Contacts between the two chains:
Residue H462 in protein 1 is in contact with residue G6 in protein 2 (closest heavy-atom distance 4.5 Å).
Residue P505 in protein 1 contacts residue R101 in protein 2 (closest heavy-atom distance 4.2 Å).
Residue N489 in protein 1 interacts with residue A11 in protein 2 (closest heavy-atom distance 3.4 Å).
Residue P497 in protein 1 is in contact with residue K166 in protein 2 (closest heavy-atom distance 3.7 Å).
Residue G498 in protein 1 is in contact with residue F97 in protein 2 (closest heavy-atom distance 4.1 Å).
Residue G494 in protein 1 is in contact with residue G9 in protein 2 (closest heavy-atom distance 4.5 Å).
Residue G494 in protein 1 interacts with residue A11 in protein 2 (closest heavy-atom distance 4.7 Å).
Residue G448 in protein 1 interacts with residue T13 in protein 2 (closest heavy-atom distance 4.7 Å).
Residue L461 in protein 1 interacts with residue V5 in protein 2 (closest heavy-atom distance 3.4 Å).
Residue S501 in protein 1 is in contact with residue F97 in protein 2 (closest heavy-atom distance 3.2 Å).
Residue G494 in protein 1 interacts with residue T10 in protein 2 (closest heavy-atom distance 4.0 Å).
Residue M488 in protein 1 contacts residue A11 in protein 2 (closest heavy-atom distance 3.7 Å).
Residue G448 in protein 1 interacts with residue A11 in protein 2 (closest heavy-atom distance 4.7 Å).
Residue M488 in protein 1 interacts with residue A4 in protein 2 (closest heavy-atom distance 4.7 Å).
Residue F502 in protein 1 contacts residue T165 in protein 2 (closest heavy-atom distance 4.9 Å).
Residue A496 in protein 1 interacts with residue K169 in protein 2 (closest heavy-atom distance 3.3 Å).
Residue G498 in protein 1 contacts residue R100 in protein 2 (closest heavy-atom distance 4.5 Å).
Residue Q463 in protein 1 contacts residue S3 in protein 2 (closest heavy-atom distance 4.7 Å).
Residue V468 in protein 1 contacts residue T2 in protein 2 (closest heavy-atom distance 3.8 Å).
Residue L503 in protein 1 contacts residue V104 in protein 2 (closest heavy-atom distance 4.2 Å).
Residue L503 in protein 1 is in contact with residue R100 in protein 2 (closest heavy-atom distance 4.1 Å).
Residue F502 in protein 1 interacts with residue R100 in protein 2 (closest heavy-atom distance 3.1 Å).
Residue T447 in protein 1 interacts with residue A11 in protein 2 (closest heavy-atom distance 4.9 Å).
Residue G466 in protein 1 is in contact with residue M1 in protein 2 (closest heavy-atom distance 3.7 Å).
Residue Q463 in protein 1 interacts with residue V5 in protein 2 (closest heavy-atom distance 4.1 Å).
Residue P497 in protein 1 interacts with residue K169 in protein 2 (closest heavy-atom distance 4.0 Å).
Residue L503 in protein 1 interacts with residue F97 in protein 2 (closest heavy-atom distance 3.6 Å).
Residue S493 in protein 1 interacts with residue A11 in protein 2 (closest heavy-atom distance 2.6 Å).
Residue F504 in protein 1 interacts with residue R101 in protein 2 (closest heavy-atom distance 3.6 Å).
Residue Q463 in protein 1 interacts with residue A4 in protein 2 (closest heavy-atom distance 4.2 Å).
Residue F502 in protein 1 contacts residue V104 in protein 2 (closest heavy-atom distance 3.6 Å).
Residue F502 in protein 1 contacts residue K166 in protein 2 (closest heavy-atom distance 4.4 Å).
Residue P497 in protein 1 is in contact with residue M167 in protein 2 (closest heavy-atom distance 4.6 Å).
Residue L465 in protein 1 interacts with residue M1 in protein 2 (closest heavy-atom distance 3.3 Å).
Residue G494 in protein 1 interacts with residue K169 in protein 2 (closest heavy-atom distance 2.9 Å).
Residue G494 in protein 1 contacts residue S168 in protein 2 (closest heavy-atom distance 2.8 Å).
Residue A496 in protein 1 interacts with residue S168 in protein 2 (closest heavy-atom distance 4.6 Å).
Residue T499 in protein 1 interacts with residue F97 in protein 2 (closest heavy-atom distance 4.6 Å).
Residue L503 in protein 1 is in contact with residue R101 in protein 2 (closest heavy-atom distance 2.9 Å).
Residue P464 in protein 1 contacts residue V5 in protein 2 (closest heavy-atom distance 3.7 Å).
Residue F502 in protein 1 is in contact with residue F97 in protein 2 (closest heavy-atom distance 4.6 Å).
Residue F502 in protein 1 contacts residue L162 in protein 2 (closest heavy-atom distance 3.8 Å).
Residue G498 in protein 1 is in contact with residue V96 in protein 2 (closest heavy-atom distance 4.5 Å).
Residue M488 in protein 1 interacts with residue G6 in protein 2 (closest heavy-atom distance 3.8 Å).
Residue F504 in protein 1 interacts with residue F97 in protein 2 (closest heavy-atom distance 3.6 Å).
Residue P497 in protein 1 is in contact with residue T165 in protein 2 (closest heavy-atom distance 4.3 Å).
Residue G466 in protein 1 is in contact with residue T2 in protein 2 (closest heavy-atom distance 4.3 Å).
Residue G495 in protein 1 is in contact with residue K169 in protein 2 (closest heavy-atom distance 4.7 Å).
Residue H462 in protein 1 contacts residue V5 in protein 2 (closest heavy-atom distance 3.3 Å).
Residue P467 in protein 1 is in contact with residue M1 in protein 2 (closest heavy-atom distance 4.8 Å).
Residue S501 in protein 1 contacts residue R100 in protein 2 (closest heavy-atom distance 3.5 Å).
Residue G500 in protein 1 is in contact with residue F97 in protein 2 (closest heavy-atom distance 3.6 Å).
Residue P505 in protein 1 is in contact with residue F97 in protein 2 (closest heavy-atom distance 3.6 Å).
Residue S493 in protein 1 contacts residue T10 in protein 2 (closest heavy-atom distance 3.1 Å).
Residue T447 in protein 1 interacts with residue G6 in protein 2 (closest heavy-atom distance 4.9 Å).
Residue L461 in protein 1 is in contact with residue G6 in protein 2 (closest heavy-atom distance 3.8 Å).
Residue P464 in protein 1 interacts with residue A4 in protein 2 (closest heavy-atom distance 4.7 Å).
Residue Q463 in protein 1 contacts residue G6 in protein 2 (closest heavy-atom distance 4.3 Å).
Residue P497 in protein 1 contacts residue S168 in protein 2 (closest heavy-atom distance 3.4 Å).
Residue G495 in protein 1 contacts residue S168 in protein 2 (closest heavy-atom distance 5.0 Å).

The following describes two proteins that form a bound complex.

Sequence of protein 2:
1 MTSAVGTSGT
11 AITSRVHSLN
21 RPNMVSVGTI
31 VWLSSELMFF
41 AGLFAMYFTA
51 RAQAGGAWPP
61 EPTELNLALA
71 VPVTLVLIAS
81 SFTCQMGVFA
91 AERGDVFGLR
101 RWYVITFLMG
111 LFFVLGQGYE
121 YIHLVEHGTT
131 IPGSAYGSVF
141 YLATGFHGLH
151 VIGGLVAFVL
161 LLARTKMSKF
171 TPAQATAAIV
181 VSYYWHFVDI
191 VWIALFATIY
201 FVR

Sequence of protein 1:
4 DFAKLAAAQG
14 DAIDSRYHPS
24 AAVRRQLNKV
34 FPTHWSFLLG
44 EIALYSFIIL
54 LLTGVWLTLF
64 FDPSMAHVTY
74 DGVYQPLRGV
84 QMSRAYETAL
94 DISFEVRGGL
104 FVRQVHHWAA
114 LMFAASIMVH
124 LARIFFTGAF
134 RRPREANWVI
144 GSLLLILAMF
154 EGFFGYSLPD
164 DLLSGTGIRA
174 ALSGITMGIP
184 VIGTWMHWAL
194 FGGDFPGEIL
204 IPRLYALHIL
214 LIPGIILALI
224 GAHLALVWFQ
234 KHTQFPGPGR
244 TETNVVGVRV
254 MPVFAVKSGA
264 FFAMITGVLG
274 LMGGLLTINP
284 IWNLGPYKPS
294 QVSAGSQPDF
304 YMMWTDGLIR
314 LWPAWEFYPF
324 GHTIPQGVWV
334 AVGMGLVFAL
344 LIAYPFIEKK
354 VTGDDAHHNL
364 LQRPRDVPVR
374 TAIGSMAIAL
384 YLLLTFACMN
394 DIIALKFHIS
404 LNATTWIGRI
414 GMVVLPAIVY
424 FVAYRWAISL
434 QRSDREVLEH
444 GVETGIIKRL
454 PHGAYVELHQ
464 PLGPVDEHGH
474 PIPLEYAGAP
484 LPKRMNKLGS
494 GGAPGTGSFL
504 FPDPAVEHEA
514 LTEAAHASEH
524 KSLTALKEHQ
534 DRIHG